Sequence of chain B:
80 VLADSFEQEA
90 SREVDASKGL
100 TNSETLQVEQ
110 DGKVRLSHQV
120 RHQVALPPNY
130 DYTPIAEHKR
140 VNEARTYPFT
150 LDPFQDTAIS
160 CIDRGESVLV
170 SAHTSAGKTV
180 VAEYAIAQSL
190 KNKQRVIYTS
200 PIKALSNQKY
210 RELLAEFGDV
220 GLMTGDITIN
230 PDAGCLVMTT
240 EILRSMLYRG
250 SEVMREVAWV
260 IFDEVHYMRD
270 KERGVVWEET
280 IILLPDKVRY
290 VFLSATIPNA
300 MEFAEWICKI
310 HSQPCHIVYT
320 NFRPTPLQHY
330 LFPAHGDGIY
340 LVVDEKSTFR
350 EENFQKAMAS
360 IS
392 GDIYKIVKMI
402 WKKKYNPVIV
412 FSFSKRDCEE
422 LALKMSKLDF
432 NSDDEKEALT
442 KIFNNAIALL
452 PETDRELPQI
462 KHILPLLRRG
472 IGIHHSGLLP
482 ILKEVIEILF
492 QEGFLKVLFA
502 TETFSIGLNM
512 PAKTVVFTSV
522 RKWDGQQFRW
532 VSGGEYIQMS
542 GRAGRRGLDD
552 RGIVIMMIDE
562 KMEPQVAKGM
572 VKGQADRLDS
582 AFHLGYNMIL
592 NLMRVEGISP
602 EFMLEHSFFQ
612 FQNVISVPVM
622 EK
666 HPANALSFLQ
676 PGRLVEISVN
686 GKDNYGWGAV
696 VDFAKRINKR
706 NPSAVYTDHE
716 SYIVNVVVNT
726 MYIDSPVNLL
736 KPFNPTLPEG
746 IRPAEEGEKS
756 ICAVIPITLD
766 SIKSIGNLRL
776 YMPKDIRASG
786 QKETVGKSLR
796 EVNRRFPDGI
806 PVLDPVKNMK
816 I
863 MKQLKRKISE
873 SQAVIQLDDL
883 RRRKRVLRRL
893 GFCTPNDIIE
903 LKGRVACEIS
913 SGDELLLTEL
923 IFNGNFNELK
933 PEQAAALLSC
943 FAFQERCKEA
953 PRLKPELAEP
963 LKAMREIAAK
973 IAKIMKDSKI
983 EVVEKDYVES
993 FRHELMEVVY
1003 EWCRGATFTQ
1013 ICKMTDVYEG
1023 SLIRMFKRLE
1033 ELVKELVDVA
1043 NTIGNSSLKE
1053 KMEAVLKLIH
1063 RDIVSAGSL

Sequence of chain A:
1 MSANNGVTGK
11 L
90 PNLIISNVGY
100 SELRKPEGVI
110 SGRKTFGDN

These two protein chains interact to form a complex.

Contacts between the two chains:
Residue R210 in chain B is in contact with residue V7 in chain A (closest heavy-atom distance 3.9 Å).
Residue N446 in chain B is in contact with residue S2 in chain A (closest heavy-atom distance 3.5 Å).
Residue L1071 in chain B contacts residue A3 in chain A (closest heavy-atom distance 4.5 Å).
Residue R210 in chain B contacts residue A3 in chain A (closest heavy-atom distance 3.8 Å).
Residue E493 in chain B interacts with residue K10 in chain A (closest heavy-atom distance 4.8 Å).
Residue R210 in chain B is in contact with residue N4 in chain A (closest heavy-atom distance 4.1 Å).